Sequence of chain A:
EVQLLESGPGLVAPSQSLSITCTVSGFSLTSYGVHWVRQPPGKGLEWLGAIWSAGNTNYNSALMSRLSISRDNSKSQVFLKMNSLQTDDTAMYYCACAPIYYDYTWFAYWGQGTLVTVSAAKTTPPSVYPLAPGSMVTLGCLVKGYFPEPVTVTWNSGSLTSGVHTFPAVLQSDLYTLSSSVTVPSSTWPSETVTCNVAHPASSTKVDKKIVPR

These two protein chains interact to form a complex.

Contacts between the two chains:
Residue W106 in chain A interacts with residue W10 in chain B (closest heavy-atom distance 3.5 Å).
Residue Y101 in chain A contacts residue N5 in chain B (closest heavy-atom distance 5.0 Å).
Residue Y101 in chain A is in contact with residue L3 in chain B (closest heavy-atom distance 3.8 Å).
Residue S53 in chain A is in contact with residue T6 in chain B (closest heavy-atom distance 3.2 Å).
Residue Y101 in chain A interacts with residue W10 in chain B (closest heavy-atom distance 3.9 Å).
Residue A54 in chain A is in contact with residue T6 in chain B (closest heavy-atom distance 2.9 Å).
Residue I100 in chain A is in contact with residue T6 in chain B (closest heavy-atom distance 3.8 Å).
Residue I100 in chain A interacts with residue I4 in chain B (closest heavy-atom distance 3.2 Å).
Residue I100 in chain A interacts with residue L3 in chain B (closest heavy-atom distance 3.9 Å).
Residue W52 in chain A interacts with residue N5 in chain B (closest heavy-atom distance 3.6 Å).
Residue Y102 in chain A contacts residue W10 in chain B (closest heavy-atom distance 3.5 Å).
Residue I100 in chain A contacts residue N5 in chain B (closest heavy-atom distance 2.7 Å).
Residue N56 in chain A contacts residue N7 in chain B (closest heavy-atom distance 2.9 Å).
Residue N58 in chain A contacts residue N7 in chain B (closest heavy-atom distance 4.2 Å).
Residue Y101 in chain A contacts residue I4 in chain B (closest heavy-atom distance 4.1 Å).
Residue P99 in chain A is in contact with residue N5 in chain B (closest heavy-atom distance 4.5 Å).
Residue W52 in chain A is in contact with residue N7 in chain B (closest heavy-atom distance 3.6 Å).
Residue A54 in chain A contacts residue N7 in chain B (closest heavy-atom distance 4.3 Å).
Residue G55 in chain A contacts residue T6 in chain B (closest heavy-atom distance 4.9 Å).
Residue W52 in chain A is in contact with residue T6 in chain B (closest heavy-atom distance 3.3 Å).
Residue N56 in chain A is in contact with residue G8 in chain B (closest heavy-atom distance 4.8 Å).
Residue W52 in chain A is in contact with residue G8 in chain B (closest heavy-atom distance 3.3 Å).
Residue S53 in chain A interacts with residue N5 in chain B (closest heavy-atom distance 4.5 Å).
Residue Y102 in chain A is in contact with residue L3 in chain B (closest heavy-atom distance 4.2 Å).
Residue Y101 in chain A is in contact with residue Q2 in chain B (closest heavy-atom distance 3.3 Å).
Residue S53 in chain A contacts residue N7 in chain B (closest heavy-atom distance 5.0 Å).
Residue N58 in chain A contacts residue G8 in chain B (closest heavy-atom distance 4.4 Å).
Residue I100 in chain A contacts residue W10 in chain B (closest heavy-atom distance 3.5 Å).
Residue N56 in chain A is in contact with residue T6 in chain B (closest heavy-atom distance 4.1 Å).
Residue W106 in chain A contacts residue N5 in chain B (closest heavy-atom distance 4.5 Å).

Sequence of chain B:
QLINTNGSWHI